Sequence of chain A:
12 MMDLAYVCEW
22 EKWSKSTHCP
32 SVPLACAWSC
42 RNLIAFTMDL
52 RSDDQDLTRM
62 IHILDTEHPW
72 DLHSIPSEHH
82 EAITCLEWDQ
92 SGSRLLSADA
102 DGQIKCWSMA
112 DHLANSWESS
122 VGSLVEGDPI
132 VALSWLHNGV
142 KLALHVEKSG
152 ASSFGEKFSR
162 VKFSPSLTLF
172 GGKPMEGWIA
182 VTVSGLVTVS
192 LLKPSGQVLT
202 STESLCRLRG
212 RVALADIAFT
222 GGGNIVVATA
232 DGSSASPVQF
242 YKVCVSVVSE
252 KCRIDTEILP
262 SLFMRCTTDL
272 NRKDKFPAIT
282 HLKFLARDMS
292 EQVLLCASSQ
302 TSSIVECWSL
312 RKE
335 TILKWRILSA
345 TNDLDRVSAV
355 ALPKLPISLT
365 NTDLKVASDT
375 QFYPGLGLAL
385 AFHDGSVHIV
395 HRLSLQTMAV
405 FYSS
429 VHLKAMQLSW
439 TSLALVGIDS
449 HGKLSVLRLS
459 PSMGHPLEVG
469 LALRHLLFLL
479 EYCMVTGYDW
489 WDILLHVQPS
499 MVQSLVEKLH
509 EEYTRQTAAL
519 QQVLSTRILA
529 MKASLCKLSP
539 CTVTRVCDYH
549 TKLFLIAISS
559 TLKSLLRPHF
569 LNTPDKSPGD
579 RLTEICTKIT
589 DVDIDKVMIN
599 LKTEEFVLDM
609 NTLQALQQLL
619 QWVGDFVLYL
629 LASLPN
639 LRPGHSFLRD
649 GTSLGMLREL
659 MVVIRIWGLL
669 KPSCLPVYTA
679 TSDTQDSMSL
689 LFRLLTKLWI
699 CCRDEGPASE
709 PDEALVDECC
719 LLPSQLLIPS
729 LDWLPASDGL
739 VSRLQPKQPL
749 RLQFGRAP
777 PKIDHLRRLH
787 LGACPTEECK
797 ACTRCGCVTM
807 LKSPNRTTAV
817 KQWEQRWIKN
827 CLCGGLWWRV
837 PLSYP

Sequence of chain B:
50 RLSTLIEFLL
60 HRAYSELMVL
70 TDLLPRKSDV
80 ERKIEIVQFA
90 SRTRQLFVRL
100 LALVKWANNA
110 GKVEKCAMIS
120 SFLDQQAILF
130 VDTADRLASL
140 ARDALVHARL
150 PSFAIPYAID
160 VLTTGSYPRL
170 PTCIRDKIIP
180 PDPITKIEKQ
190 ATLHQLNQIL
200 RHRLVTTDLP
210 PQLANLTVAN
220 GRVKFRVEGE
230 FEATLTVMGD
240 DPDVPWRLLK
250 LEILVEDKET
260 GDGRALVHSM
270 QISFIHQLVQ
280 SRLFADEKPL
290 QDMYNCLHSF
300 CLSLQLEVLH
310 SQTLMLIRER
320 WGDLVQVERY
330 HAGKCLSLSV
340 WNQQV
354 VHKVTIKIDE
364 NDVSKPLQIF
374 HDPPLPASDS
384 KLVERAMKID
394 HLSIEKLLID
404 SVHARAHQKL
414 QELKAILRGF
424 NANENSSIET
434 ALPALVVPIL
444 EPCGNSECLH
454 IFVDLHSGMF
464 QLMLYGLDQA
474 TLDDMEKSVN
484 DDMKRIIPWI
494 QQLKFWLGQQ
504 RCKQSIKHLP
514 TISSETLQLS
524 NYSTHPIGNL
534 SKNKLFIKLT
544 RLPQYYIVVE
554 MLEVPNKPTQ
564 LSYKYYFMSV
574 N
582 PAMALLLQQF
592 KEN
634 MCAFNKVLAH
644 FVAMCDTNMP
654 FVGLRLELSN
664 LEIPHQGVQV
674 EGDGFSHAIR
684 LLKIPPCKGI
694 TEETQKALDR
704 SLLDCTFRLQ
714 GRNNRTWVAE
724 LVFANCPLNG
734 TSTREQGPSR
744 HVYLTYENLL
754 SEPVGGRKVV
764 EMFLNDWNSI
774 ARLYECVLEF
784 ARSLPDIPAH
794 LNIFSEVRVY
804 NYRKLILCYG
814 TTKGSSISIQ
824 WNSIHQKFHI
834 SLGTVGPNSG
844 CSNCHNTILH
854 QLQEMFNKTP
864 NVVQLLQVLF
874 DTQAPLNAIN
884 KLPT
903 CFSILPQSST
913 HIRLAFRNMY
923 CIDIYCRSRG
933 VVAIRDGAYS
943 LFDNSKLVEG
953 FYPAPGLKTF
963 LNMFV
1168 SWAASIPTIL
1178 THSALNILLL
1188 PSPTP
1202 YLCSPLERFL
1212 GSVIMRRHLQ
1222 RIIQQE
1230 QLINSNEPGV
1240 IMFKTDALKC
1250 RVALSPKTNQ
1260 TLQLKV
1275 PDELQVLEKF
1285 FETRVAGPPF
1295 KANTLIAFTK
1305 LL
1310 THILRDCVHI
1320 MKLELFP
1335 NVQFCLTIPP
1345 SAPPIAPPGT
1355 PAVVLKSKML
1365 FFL

These two protein chains interact to form a complex.

Residue-level contacts at the interface:
Residue I1173 in chain B interacts with residue S722 in chain A (closest heavy-atom distance 5.0 Å).
Residue N946 in chain B is in contact with residue T679 in chain A (closest heavy-atom distance 2.9 Å).
Residue L943 in chain B is in contact with residue L725 in chain A (closest heavy-atom distance 4.3 Å).
Residue N946 in chain B interacts with residue Q723 in chain A (closest heavy-atom distance 4.9 Å).
Residue F944 in chain B contacts residue S680 in chain A (closest heavy-atom distance 4.9 Å).
Residue D945 in chain B interacts with residue A678 in chain A (closest heavy-atom distance 4.2 Å).
Residue D945 in chain B is in contact with residue T679 in chain A (closest heavy-atom distance 4.1 Å).
Residue F944 in chain B is in contact with residue T679 in chain A (closest heavy-atom distance 3.0 Å).
Residue F944 in chain B contacts residue A678 in chain A (closest heavy-atom distance 4.8 Å).
Residue N946 in chain B is in contact with residue S680 in chain A (closest heavy-atom distance 4.9 Å).
Residue D945 in chain B is in contact with residue S680 in chain A (closest heavy-atom distance 3.7 Å).
Residue N946 in chain B interacts with residue S722 in chain A (closest heavy-atom distance 3.1 Å).
Residue L943 in chain B is in contact with residue T679 in chain A (closest heavy-atom distance 4.4 Å).
Residue F944 in chain B is in contact with residue T677 in chain A (closest heavy-atom distance 4.6 Å).
Residue D945 in chain B is in contact with residue D681 in chain A (closest heavy-atom distance 2.8 Å).